Sequence of protein 1:
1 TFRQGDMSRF

Residue-level contacts at the interface:
Residue F80 in protein 2 is in contact with residue M7 in protein 1 (closest heavy-atom distance 4.0 Å).
Residue F80 in protein 2 is in contact with residue R9 in protein 1 (closest heavy-atom distance 4.4 Å).
Residue M447 in protein 2 contacts residue F10 in protein 1 (closest heavy-atom distance 3.5 Å).
Residue I83 in protein 2 is in contact with residue R3 in protein 1 (closest heavy-atom distance 3.9 Å).
Residue I443 in protein 2 interacts with residue F10 in protein 1 (closest heavy-atom distance 4.3 Å).
Residue F80 in protein 2 is in contact with residue D6 in protein 1 (closest heavy-atom distance 3.4 Å).
Residue V81 in protein 2 contacts residue M7 in protein 1 (closest heavy-atom distance 4.8 Å).
Residue R82 in protein 2 interacts with residue R3 in protein 1 (closest heavy-atom distance 3.9 Å).
Residue R82 in protein 2 interacts with residue D6 in protein 1 (closest heavy-atom distance 3.1 Å).
Residue V81 in protein 2 interacts with residue R3 in protein 1 (closest heavy-atom distance 3.9 Å).
Residue I83 in protein 2 is in contact with residue F2 in protein 1 (closest heavy-atom distance 4.1 Å).
Residue F80 in protein 2 contacts residue F10 in protein 1 (closest heavy-atom distance 3.5 Å).
Residue E444 in protein 2 interacts with residue F10 in protein 1 (closest heavy-atom distance 3.5 Å).
Residue E439 in protein 2 interacts with residue R3 in protein 1 (closest heavy-atom distance 3.3 Å).
Residue I443 in protein 2 is in contact with residue M7 in protein 1 (closest heavy-atom distance 3.7 Å).

The following describes two proteins that form a bound complex.

Sequence of protein 2:
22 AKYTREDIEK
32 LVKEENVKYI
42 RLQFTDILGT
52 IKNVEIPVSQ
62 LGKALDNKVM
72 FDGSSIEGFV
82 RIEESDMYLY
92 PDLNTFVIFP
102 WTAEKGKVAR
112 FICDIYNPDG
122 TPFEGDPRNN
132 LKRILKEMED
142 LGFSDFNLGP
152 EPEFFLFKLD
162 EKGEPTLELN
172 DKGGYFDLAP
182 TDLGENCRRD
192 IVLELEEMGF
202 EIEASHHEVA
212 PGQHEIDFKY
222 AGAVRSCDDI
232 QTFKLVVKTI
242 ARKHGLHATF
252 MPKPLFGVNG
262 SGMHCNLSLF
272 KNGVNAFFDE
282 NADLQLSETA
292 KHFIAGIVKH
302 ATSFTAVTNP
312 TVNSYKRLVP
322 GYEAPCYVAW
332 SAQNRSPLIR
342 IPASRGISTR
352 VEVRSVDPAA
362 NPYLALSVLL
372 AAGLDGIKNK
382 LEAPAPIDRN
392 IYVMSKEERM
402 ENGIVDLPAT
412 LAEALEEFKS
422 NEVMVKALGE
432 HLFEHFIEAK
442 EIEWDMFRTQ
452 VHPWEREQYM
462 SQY